Sequence of protein 1:
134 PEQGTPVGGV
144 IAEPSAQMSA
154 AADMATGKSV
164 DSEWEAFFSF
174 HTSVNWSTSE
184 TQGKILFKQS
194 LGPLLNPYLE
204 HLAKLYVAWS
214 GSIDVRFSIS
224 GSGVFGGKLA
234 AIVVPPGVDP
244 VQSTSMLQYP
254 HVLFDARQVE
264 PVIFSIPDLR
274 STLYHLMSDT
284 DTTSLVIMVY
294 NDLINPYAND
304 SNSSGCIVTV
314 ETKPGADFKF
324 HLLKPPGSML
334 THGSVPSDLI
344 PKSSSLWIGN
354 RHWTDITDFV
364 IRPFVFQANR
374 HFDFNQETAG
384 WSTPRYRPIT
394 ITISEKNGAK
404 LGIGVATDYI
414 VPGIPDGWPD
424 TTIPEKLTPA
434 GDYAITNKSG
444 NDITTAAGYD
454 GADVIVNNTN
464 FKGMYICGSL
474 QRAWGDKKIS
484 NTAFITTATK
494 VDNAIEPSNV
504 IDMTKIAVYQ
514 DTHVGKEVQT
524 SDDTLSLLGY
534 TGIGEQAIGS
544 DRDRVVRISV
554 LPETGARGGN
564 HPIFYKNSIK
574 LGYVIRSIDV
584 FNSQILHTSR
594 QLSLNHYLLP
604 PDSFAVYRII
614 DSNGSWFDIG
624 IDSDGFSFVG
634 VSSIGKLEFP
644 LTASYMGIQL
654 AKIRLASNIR

The following describes two proteins that form a bound complex.

Sequence of protein 2:
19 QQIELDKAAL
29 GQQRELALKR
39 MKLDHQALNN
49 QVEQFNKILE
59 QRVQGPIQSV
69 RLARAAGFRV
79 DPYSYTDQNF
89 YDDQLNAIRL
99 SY

Interface contacts:
Residue G454 in protein 1 is in contact with residue Q62 in protein 2 (closest heavy-atom distance 4.8 Å).
Residue D453 in protein 1 interacts with residue V61 in protein 2 (closest heavy-atom distance 3.9 Å).
Residue D453 in protein 1 interacts with residue I65 in protein 2 (closest heavy-atom distance 4.1 Å).
Residue A450 in protein 1 is in contact with residue Q62 in protein 2 (closest heavy-atom distance 3.4 Å).
Residue G454 in protein 1 is in contact with residue V61 in protein 2 (closest heavy-atom distance 3.9 Å).